Sequence of chain B:
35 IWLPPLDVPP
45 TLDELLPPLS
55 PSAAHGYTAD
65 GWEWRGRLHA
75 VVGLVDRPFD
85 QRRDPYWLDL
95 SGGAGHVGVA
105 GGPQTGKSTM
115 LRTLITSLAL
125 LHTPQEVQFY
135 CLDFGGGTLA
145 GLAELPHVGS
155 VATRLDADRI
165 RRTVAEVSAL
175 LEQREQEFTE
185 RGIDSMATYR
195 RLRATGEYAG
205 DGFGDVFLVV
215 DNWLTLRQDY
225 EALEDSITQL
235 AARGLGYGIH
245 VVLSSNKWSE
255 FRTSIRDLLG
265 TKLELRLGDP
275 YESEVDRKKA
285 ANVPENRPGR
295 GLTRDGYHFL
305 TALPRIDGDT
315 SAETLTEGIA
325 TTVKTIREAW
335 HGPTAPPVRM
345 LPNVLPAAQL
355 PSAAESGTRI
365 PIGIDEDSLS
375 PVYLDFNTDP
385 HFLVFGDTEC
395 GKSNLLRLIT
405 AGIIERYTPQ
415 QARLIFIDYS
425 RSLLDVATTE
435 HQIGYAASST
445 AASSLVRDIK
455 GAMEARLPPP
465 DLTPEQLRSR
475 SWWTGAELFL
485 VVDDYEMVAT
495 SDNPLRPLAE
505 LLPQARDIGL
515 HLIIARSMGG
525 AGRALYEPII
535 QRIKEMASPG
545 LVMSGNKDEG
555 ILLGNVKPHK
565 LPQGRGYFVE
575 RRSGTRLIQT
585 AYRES

Sequence of chain A:
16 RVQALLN

The following describes two proteins that form a bound complex.

Contacts between the two chains:
Residue I437 in chain B interacts with residue L21 in chain A (closest heavy-atom distance 3.7 Å).
Residue L449 in chain B is in contact with residue L21 in chain A (closest heavy-atom distance 4.0 Å).
Residue Q414 in chain B contacts residue Q18 in chain A (closest heavy-atom distance 3.3 Å).
Residue I453 in chain B contacts residue L21 in chain A (closest heavy-atom distance 4.0 Å).
Residue I437 in chain B interacts with residue V17 in chain A (closest heavy-atom distance 3.5 Å).
Residue Q436 in chain B is in contact with residue N22 in chain A (closest heavy-atom distance 4.6 Å).
Residue P413 in chain B is in contact with residue Q18 in chain A (closest heavy-atom distance 3.6 Å).
Residue A480 in chain B contacts residue Q18 in chain A (closest heavy-atom distance 4.8 Å).
Residue R417 in chain B is in contact with residue V17 in chain A (closest heavy-atom distance 4.4 Å).
Residue A480 in chain B is in contact with residue V17 in chain A (closest heavy-atom distance 4.2 Å).
Residue I419 in chain B is in contact with residue L21 in chain A (closest heavy-atom distance 3.5 Å).
Residue R460 in chain B contacts residue V17 in chain A (closest heavy-atom distance 3.7 Å).
Residue A456 in chain B interacts with residue V17 in chain A (closest heavy-atom distance 4.6 Å).
Residue A456 in chain B is in contact with residue L20 in chain A (closest heavy-atom distance 4.2 Å).
Residue I437 in chain B is in contact with residue N22 in chain A (closest heavy-atom distance 3.7 Å).
Residue I437 in chain B contacts residue Q18 in chain A (closest heavy-atom distance 4.6 Å).
Residue D452 in chain B is in contact with residue L20 in chain A (closest heavy-atom distance 3.4 Å).
Residue D452 in chain B interacts with residue L21 in chain A (closest heavy-atom distance 4.1 Å).
Residue R417 in chain B interacts with residue Q18 in chain A (closest heavy-atom distance 3.0 Å).